This data describes a binding interaction between two proteins.

Interface contacts:
Residue S506 in the first protein interacts with residue R97 in the second protein (closest heavy-atom distance 3.9 Å).
Residue Y508 in the first protein interacts with residue R97 in the second protein (closest heavy-atom distance 3.3 Å).
Residue Y508 in the first protein interacts with residue K98 in the second protein (closest heavy-atom distance 3.8 Å).
Residue D509 in the first protein contacts residue N154 in the second protein (closest heavy-atom distance 4.4 Å).
Residue D507 in the first protein interacts with residue K98 in the second protein (closest heavy-atom distance 4.4 Å).
Residue Y508 in the first protein contacts residue R99 in the second protein (closest heavy-atom distance 3.7 Å).
Residue Y508 in the first protein is in contact with residue G100 in the second protein (closest heavy-atom distance 4.8 Å).

Sequence of the second protein:
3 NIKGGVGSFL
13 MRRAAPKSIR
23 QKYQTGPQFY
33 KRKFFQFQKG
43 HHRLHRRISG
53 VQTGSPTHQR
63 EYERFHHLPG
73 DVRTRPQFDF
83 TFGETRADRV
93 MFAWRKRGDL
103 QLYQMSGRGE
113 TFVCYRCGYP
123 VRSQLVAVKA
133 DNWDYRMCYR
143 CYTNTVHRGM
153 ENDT

Sequence of the first protein:
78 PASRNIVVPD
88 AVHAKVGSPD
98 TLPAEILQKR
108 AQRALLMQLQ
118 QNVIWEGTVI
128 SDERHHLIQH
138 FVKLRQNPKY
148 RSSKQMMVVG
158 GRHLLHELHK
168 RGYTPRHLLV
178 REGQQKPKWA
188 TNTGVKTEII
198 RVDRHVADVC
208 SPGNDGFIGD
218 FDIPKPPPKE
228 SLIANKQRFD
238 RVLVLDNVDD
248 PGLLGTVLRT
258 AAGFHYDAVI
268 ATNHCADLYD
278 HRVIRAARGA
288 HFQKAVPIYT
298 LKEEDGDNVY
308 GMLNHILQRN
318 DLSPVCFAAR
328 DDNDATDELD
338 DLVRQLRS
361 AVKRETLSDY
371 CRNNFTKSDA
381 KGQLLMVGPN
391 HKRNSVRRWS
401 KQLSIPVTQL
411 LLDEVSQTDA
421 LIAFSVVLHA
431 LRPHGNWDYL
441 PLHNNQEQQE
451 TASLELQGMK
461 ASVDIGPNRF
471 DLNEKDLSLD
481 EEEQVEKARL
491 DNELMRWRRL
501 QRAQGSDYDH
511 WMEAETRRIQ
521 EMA